The following describes two proteins that form a bound complex.

Sequence of chain A:
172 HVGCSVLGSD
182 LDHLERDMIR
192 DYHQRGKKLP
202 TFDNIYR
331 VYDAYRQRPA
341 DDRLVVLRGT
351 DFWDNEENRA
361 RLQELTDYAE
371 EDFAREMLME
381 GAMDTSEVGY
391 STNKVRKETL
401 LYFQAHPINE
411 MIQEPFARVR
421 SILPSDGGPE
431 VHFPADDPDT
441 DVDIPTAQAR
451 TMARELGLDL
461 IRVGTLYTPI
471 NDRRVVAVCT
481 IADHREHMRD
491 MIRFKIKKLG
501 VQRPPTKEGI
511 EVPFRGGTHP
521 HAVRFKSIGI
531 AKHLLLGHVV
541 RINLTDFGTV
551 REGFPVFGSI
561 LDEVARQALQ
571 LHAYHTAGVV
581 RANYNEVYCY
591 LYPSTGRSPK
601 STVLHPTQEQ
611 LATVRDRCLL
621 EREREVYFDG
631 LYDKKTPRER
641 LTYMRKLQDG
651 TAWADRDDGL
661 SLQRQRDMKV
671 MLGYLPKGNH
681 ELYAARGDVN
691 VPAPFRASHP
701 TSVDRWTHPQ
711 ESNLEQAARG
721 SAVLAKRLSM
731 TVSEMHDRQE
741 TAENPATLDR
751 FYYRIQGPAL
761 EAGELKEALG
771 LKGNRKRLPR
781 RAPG

Sequence of chain B:
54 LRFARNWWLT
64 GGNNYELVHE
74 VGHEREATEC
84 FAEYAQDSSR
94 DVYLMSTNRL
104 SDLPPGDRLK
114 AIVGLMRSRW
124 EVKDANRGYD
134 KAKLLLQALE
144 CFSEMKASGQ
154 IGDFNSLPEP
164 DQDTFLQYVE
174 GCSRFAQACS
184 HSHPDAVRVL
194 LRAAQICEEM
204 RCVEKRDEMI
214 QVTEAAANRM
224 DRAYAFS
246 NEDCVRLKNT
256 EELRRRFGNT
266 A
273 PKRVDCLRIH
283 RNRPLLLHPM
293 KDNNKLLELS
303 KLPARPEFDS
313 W

Contacts between the two chains:
Residue L771 in chain A contacts residue V71 in chain B (closest heavy-atom distance 3.7 Å).
Residue Q756 in chain A contacts residue W61 in chain B (closest heavy-atom distance 3.2 Å).
Residue Y753 in chain A interacts with residue N67 in chain B (closest heavy-atom distance 3.0 Å).
Residue R780 in chain A is in contact with residue E86 in chain B (closest heavy-atom distance 3.6 Å).
Residue D749 in chain A contacts residue V71 in chain B (closest heavy-atom distance 3.4 Å).
Residue Y683 in chain A contacts residue W60 in chain B (closest heavy-atom distance 3.8 Å).
Residue Y753 in chain A contacts residue E69 in chain B (closest heavy-atom distance 3.1 Å).
Residue R686 in chain A is in contact with residue A57 in chain B (closest heavy-atom distance 3.3 Å).
Residue A746 in chain A is in contact with residue G75 in chain B (closest heavy-atom distance 3.4 Å).
Residue N713 in chain A interacts with residue E86 in chain B (closest heavy-atom distance 3.3 Å).
Residue Y752 in chain A contacts residue Y68 in chain B (closest heavy-atom distance 3.6 Å).
Residue R750 in chain A contacts residue V71 in chain B (closest heavy-atom distance 3.1 Å).
Residue N679 in chain A is in contact with residue F56 in chain B (closest heavy-atom distance 3.2 Å).
Residue F751 in chain A contacts residue V71 in chain B (closest heavy-atom distance 3.1 Å).
Residue A759 in chain A interacts with residue L62 in chain B (closest heavy-atom distance 3.7 Å).
Residue R754 in chain A is in contact with residue N67 in chain B (closest heavy-atom distance 3.6 Å).
Residue P779 in chain A interacts with residue E86 in chain B (closest heavy-atom distance 3.1 Å).
Residue L724 in chain A contacts residue E77 in chain B (closest heavy-atom distance 3.6 Å).
Residue G720 in chain A interacts with residue A80 in chain B (closest heavy-atom distance 3.7 Å).
Residue T747 in chain A contacts residue E73 in chain B (closest heavy-atom distance 3.4 Å).
Residue Y752 in chain A contacts residue E69 in chain B (closest heavy-atom distance 3.1 Å).
Residue A746 in chain A interacts with residue V74 in chain B (closest heavy-atom distance 3.7 Å).
Residue A742 in chain A interacts with residue E77 in chain B (closest heavy-atom distance 3.5 Å).
Residue Q756 in chain A is in contact with residue L62 in chain B (closest heavy-atom distance 3.4 Å).
Residue R727 in chain A is in contact with residue E77 in chain B (closest heavy-atom distance 2.8 Å).
Residue R696 in chain A contacts residue R55 in chain B (closest heavy-atom distance 3.1 Å).
Residue G757 in chain A is in contact with residue L62 in chain B (closest heavy-atom distance 2.8 Å).
Residue R719 in chain A is in contact with residue V74 in chain B (closest heavy-atom distance 3.3 Å).
Residue R780 in chain A contacts residue A88 in chain B (closest heavy-atom distance 3.2 Å).
Residue L682 in chain A interacts with residue W60 in chain B (closest heavy-atom distance 3.6 Å).
Residue Q756 in chain A contacts residue G64 in chain B (closest heavy-atom distance 3.2 Å).
Residue P758 in chain A contacts residue W61 in chain B (closest heavy-atom distance 3.5 Å).
Residue T747 in chain A contacts residue H72 in chain B (closest heavy-atom distance 3.3 Å).
Residue F751 in chain A contacts residue L70 in chain B (closest heavy-atom distance 3.4 Å).
Residue R754 in chain A is in contact with residue Y68 in chain B (closest heavy-atom distance 3.3 Å).
Residue V723 in chain A contacts residue G75 in chain B (closest heavy-atom distance 3.4 Å).
Residue N713 in chain A is in contact with residue A85 in chain B (closest heavy-atom distance 3.4 Å).
Residue Y753 in chain A contacts residue Y68 in chain B (closest heavy-atom distance 3.5 Å).
Residue D749 in chain A contacts residue H72 in chain B (closest heavy-atom distance 3.3 Å).
Residue R754 in chain A interacts with residue G65 in chain B (closest heavy-atom distance 3.5 Å).
Residue L760 in chain A is in contact with residue W60 in chain B (closest heavy-atom distance 3.6 Å).
Residue Y752 in chain A is in contact with residue L70 in chain B (closest heavy-atom distance 3.5 Å).
Residue Y683 in chain A contacts residue F56 in chain B (closest heavy-atom distance 3.4 Å).
Residue G757 in chain A is in contact with residue W61 in chain B (closest heavy-atom distance 3.4 Å).
Residue R719 in chain A is in contact with residue E73 in chain B (closest heavy-atom distance 2.7 Å).
Residue F751 in chain A is in contact with residue E69 in chain B (closest heavy-atom distance 3.7 Å).
Residue Y683 in chain A contacts residue A57 in chain B (closest heavy-atom distance 2.6 Å).
Residue Q716 in chain A is in contact with residue F84 in chain B (closest heavy-atom distance 3.2 Å).
Residue G784 in chain A contacts residue A85 in chain B (closest heavy-atom distance 3.3 Å).
Residue D749 in chain A interacts with residue E73 in chain B (closest heavy-atom distance 2.9 Å).
Residue R686 in chain A interacts with residue N59 in chain B (closest heavy-atom distance 2.6 Å).
Residue G720 in chain A contacts residue H76 in chain B (closest heavy-atom distance 3.5 Å).
Residue A717 in chain A interacts with residue A80 in chain B (closest heavy-atom distance 3.7 Å).
Residue N713 in chain A interacts with residue C83 in chain B (closest heavy-atom distance 3.0 Å).
Residue L748 in chain A interacts with residue E73 in chain B (closest heavy-atom distance 2.5 Å).
Residue A759 in chain A interacts with residue W60 in chain B (closest heavy-atom distance 3.0 Å).
Residue R754 in chain A interacts with residue N66 in chain B (closest heavy-atom distance 3.2 Å).
Residue P745 in chain A interacts with residue H76 in chain B (closest heavy-atom distance 3.3 Å).
Residue E743 in chain A is in contact with residue R78 in chain B (closest heavy-atom distance 3.1 Å).
Residue Y753 in chain A interacts with residue V71 in chain B (closest heavy-atom distance 3.7 Å).